Sequence of the second protein:
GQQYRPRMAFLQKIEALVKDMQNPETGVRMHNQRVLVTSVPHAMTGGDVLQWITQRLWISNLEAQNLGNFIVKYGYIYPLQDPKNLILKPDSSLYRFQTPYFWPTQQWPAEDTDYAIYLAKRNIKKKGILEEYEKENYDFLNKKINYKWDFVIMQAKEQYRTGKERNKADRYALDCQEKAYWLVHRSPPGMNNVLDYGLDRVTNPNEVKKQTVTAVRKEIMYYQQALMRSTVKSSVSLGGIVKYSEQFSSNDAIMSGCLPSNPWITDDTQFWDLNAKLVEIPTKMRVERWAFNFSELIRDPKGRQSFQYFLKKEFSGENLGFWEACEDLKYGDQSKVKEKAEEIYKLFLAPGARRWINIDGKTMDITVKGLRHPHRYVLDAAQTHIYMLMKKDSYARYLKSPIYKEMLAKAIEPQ

These two protein chains interact to form a complex.

Sequence of the first protein:
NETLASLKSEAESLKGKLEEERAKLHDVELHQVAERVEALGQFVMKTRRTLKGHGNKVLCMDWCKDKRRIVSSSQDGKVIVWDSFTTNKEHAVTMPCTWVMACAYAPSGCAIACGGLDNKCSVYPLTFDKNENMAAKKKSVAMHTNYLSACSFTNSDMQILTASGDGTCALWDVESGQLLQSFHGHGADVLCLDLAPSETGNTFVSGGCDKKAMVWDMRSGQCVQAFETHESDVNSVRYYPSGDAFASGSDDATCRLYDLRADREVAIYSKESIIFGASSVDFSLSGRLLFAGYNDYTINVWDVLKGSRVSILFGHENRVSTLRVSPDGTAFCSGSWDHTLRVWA

Residue-level contacts at the interface:
Residue Q342 in the second protein interacts with residue Q168 in the first protein (closest heavy-atom distance 3.2 Å).
Residue S245 in the second protein contacts residue D268 in the first protein (closest heavy-atom distance 2.6 Å).
Residue A234 in the second protein is in contact with residue R31 in the first protein (closest heavy-atom distance 2.8 Å).
Residue Y395 in the second protein is in contact with residue E208 in the first protein (closest heavy-atom distance 2.6 Å).
Residue Q10 in the second protein is in contact with residue N155 in the first protein (closest heavy-atom distance 2.7 Å).
Residue N270 in the second protein interacts with residue T339 in the first protein (closest heavy-atom distance 2.9 Å).
Residue T211 in the second protein interacts with residue D198 in the first protein (closest heavy-atom distance 2.9 Å).
Residue E71 in the second protein interacts with residue S282 in the first protein (closest heavy-atom distance 2.8 Å).
Residue T239 in the second protein interacts with residue R270 in the first protein (closest heavy-atom distance 3.3 Å).
Residue G340 in the second protein contacts residue Q168 in the first protein (closest heavy-atom distance 3.3 Å).
Residue V210 in the second protein interacts with residue G174 in the first protein (closest heavy-atom distance 3.3 Å).
Residue R307 in the second protein contacts residue S207 in the first protein (closest heavy-atom distance 3.2 Å).
Residue R209 in the second protein interacts with residue D242 in the first protein (closest heavy-atom distance 3.0 Å).
Residue K241 in the second protein is in contact with residue L34 in the first protein (closest heavy-atom distance 3.2 Å).
Residue S243 in the second protein interacts with residue D36 in the first protein (closest heavy-atom distance 2.8 Å).
Residue S253 in the second protein contacts residue S295 in the first protein (closest heavy-atom distance 2.8 Å).
Residue I249 in the second protein interacts with residue Y249 in the first protein (closest heavy-atom distance 2.8 Å).
Residue W280 in the second protein interacts with residue D337 in the first protein (closest heavy-atom distance 2.9 Å).
Residue D204 in the second protein is in contact with residue K66 in the first protein (closest heavy-atom distance 2.8 Å).
Residue S242 in the second protein contacts residue H35 in the first protein (closest heavy-atom distance 3.4 Å).
Residue R237 in the second protein contacts residue V233 in the first protein (closest heavy-atom distance 3.1 Å).
Residue D204 in the second protein is in contact with residue W346 in the first protein (closest heavy-atom distance 3.4 Å).
Residue K338 in the second protein is in contact with residue Q168 in the first protein (closest heavy-atom distance 2.9 Å).
Residue W272 in the second protein is in contact with residue S93 in the first protein (closest heavy-atom distance 3.1 Å).
Residue Y231 in the second protein interacts with residue A20 in the first protein (closest heavy-atom distance 3.3 Å).
Residue S242 in the second protein contacts residue D36 in the first protein (closest heavy-atom distance 3.3 Å).
Residue D341 in the second protein is in contact with residue E184 in the first protein (closest heavy-atom distance 3.4 Å).
Residue Y339 in the second protein is in contact with residue S165 in the first protein (closest heavy-atom distance 2.7 Å).
Residue R15 in the second protein contacts residue S241 in the first protein (closest heavy-atom distance 3.4 Å).
Residue E71 in the second protein interacts with residue R318 in the first protein (closest heavy-atom distance 2.8 Å).
Residue D260 in the second protein interacts with residue S295 in the first protein (closest heavy-atom distance 2.7 Å).
Residue Y339 in the second protein interacts with residue G210 in the first protein (closest heavy-atom distance 2.8 Å).
Residue Y231 in the second protein contacts residue K24 in the first protein (closest heavy-atom distance 3.3 Å).
Residue Y339 in the second protein interacts with residue Q168 in the first protein (closest heavy-atom distance 3.3 Å).
Residue K399 in the second protein interacts with residue E208 in the first protein (closest heavy-atom distance 2.7 Å).
Residue R209 in the second protein contacts residue D198 in the first protein (closest heavy-atom distance 3.4 Å).
Residue D275 in the second protein contacts residue R58 in the first protein (closest heavy-atom distance 3.0 Å).
Residue R64 in the second protein is in contact with residue E281 in the first protein (closest heavy-atom distance 3.0 Å).
Residue R15 in the second protein contacts residue D242 in the first protein (closest heavy-atom distance 2.7 Å).
Residue W272 in the second protein interacts with residue R57 in the first protein (closest heavy-atom distance 3.3 Å).
Residue S242 in the second protein contacts residue L34 in the first protein (closest heavy-atom distance 3.0 Å).
Residue Y339 in the second protein interacts with residue N164 in the first protein (closest heavy-atom distance 3.1 Å).
Residue L246 in the second protein is in contact with residue D268 in the first protein (closest heavy-atom distance 3.4 Å).
Residue Y385 in the second protein interacts with residue M227 in the first protein (closest heavy-atom distance 3.3 Å).
Residue V240 in the second protein interacts with residue R270 in the first protein (closest heavy-atom distance 3.1 Å).
Residue Q342 in the second protein interacts with residue D182 in the first protein (closest heavy-atom distance 3.0 Å).
Residue V210 in the second protein contacts residue N155 in the first protein (closest heavy-atom distance 3.3 Å).
Residue D260 in the second protein interacts with residue S293 in the first protein (closest heavy-atom distance 2.6 Å).
Residue G9 in the second protein contacts residue N155 in the first protein (closest heavy-atom distance 3.0 Å).
Residue S253 in the second protein is in contact with residue Y249 in the first protein (closest heavy-atom distance 2.5 Å).
Residue W272 in the second protein is in contact with residue T339 in the first protein (closest heavy-atom distance 3.2 Å).
Residue R15 in the second protein is in contact with residue C218 in the first protein (closest heavy-atom distance 2.8 Å).
Residue I262 in the second protein interacts with residue G338 in the first protein (closest heavy-atom distance 3.4 Å).
Residue Y230 in the second protein interacts with residue A235 in the first protein (closest heavy-atom distance 2.8 Å).
Residue N283 in the second protein is in contact with residue K76 in the first protein (closest heavy-atom distance 3.2 Å).
Residue A17 in the second protein is in contact with residue D260 in the first protein (closest heavy-atom distance 3.0 Å).
Residue V210 in the second protein contacts residue D198 in the first protein (closest heavy-atom distance 2.9 Å).
Residue W272 in the second protein contacts residue A340 in the first protein (closest heavy-atom distance 3.4 Å).
Residue R307 in the second protein is in contact with residue P206 in the first protein (closest heavy-atom distance 2.8 Å).
Residue F18 in the second protein is in contact with residue I284 in the first protein (closest heavy-atom distance 3.4 Å).